This data describes a binding interaction between two proteins.

Interface contacts:
Residue V316 in chain B is in contact with residue L331 in chain A (closest heavy-atom distance 3.9 Å).
Residue L323 in chain B is in contact with residue L323 in chain A (closest heavy-atom distance 4.1 Å).
Residue R333 in chain B interacts with residue R320 in chain A (closest heavy-atom distance 4.1 Å).
Residue R320 in chain B interacts with residue R333 in chain A (closest heavy-atom distance 4.2 Å).
Residue G462 in chain B contacts residue T464 in chain A (closest heavy-atom distance 4.2 Å).
Residue T464 in chain B interacts with residue T463 in chain A (closest heavy-atom distance 4.0 Å).
Residue L331 in chain B contacts residue F319 in chain A (closest heavy-atom distance 4.2 Å).
Residue R320 in chain B contacts residue L331 in chain A (closest heavy-atom distance 4.1 Å).
Residue V330 in chain B interacts with residue F314 in chain A (closest heavy-atom distance 3.7 Å).
Residue L323 in chain B is in contact with residue V326 in chain A (closest heavy-atom distance 4.4 Å).
Residue K327 in chain B is in contact with residue L323 in chain A (closest heavy-atom distance 3.8 Å).
Residue K327 in chain B interacts with residue F319 in chain A (closest heavy-atom distance 4.1 Å).
Residue F319 in chain B contacts residue L331 in chain A (closest heavy-atom distance 3.8 Å).
Residue L323 in chain B is in contact with residue K327 in chain A (closest heavy-atom distance 3.5 Å).
Residue T463 in chain B contacts residue T464 in chain A (closest heavy-atom distance 3.7 Å).
Residue L331 in chain B contacts residue F314 in chain A (closest heavy-atom distance 4.4 Å).
Residue L331 in chain B interacts with residue R320 in chain A (closest heavy-atom distance 4.0 Å).
Residue F319 in chain B is in contact with residue K327 in chain A (closest heavy-atom distance 4.2 Å).
Residue T464 in chain B contacts residue G462 in chain A (closest heavy-atom distance 4.2 Å).
Residue V326 in chain B interacts with residue F319 in chain A (closest heavy-atom distance 4.1 Å).
Residue F319 in chain B contacts residue V326 in chain A (closest heavy-atom distance 4.3 Å).
Residue T464 in chain B interacts with residue T464 in chain A (closest heavy-atom distance 3.5 Å).
Residue V326 in chain B contacts residue L323 in chain A (closest heavy-atom distance 4.4 Å).
Residue L331 in chain B contacts residue V316 in chain A (closest heavy-atom distance 4.2 Å).
Residue F319 in chain B interacts with residue V330 in chain A (closest heavy-atom distance 3.6 Å).
Residue V330 in chain B interacts with residue F319 in chain A (closest heavy-atom distance 3.9 Å).

Sequence of chain A:
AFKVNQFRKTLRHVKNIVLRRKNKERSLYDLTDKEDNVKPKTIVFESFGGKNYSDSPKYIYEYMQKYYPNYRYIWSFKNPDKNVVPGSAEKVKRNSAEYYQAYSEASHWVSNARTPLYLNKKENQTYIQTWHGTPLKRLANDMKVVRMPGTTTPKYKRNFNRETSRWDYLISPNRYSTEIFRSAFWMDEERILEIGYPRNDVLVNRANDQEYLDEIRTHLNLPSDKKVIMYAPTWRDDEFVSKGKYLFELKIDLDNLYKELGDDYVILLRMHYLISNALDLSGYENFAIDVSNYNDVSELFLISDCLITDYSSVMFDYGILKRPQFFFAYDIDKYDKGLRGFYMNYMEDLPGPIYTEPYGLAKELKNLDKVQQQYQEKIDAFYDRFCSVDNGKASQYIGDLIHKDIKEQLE

Sequence of chain B:
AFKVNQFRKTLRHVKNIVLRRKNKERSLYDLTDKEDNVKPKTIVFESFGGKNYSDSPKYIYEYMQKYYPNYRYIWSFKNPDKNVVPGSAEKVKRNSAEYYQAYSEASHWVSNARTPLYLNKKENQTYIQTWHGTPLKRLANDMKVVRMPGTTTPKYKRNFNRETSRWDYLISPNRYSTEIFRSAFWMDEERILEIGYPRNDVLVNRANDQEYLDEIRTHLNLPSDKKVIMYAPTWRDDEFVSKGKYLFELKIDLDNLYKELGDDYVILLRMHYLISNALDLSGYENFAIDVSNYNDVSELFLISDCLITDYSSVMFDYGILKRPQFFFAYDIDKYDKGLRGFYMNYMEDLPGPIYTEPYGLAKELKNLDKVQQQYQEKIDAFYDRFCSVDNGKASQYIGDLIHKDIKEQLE